Interface contacts:
Residue K893 in the second protein contacts residue L95 in the first protein (closest heavy-atom distance 3.6 Å).
Residue K893 in the second protein interacts with residue N96 in the first protein (closest heavy-atom distance 2.5 Å).
Residue K893 in the second protein contacts residue S97 in the first protein (closest heavy-atom distance 3.3 Å).

The following describes two proteins that form a bound complex.

Sequence of the first protein:
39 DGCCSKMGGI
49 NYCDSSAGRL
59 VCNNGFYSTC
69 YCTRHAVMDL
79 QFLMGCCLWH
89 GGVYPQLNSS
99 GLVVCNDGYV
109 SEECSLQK

Sequence of the second protein:
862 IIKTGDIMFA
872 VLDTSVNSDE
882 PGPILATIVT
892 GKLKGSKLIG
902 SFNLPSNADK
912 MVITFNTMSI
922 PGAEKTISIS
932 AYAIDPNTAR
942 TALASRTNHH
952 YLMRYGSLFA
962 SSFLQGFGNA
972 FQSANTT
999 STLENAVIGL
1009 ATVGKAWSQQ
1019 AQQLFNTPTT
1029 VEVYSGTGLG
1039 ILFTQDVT